The following describes two proteins that form a bound complex.

Sequence of chain B:
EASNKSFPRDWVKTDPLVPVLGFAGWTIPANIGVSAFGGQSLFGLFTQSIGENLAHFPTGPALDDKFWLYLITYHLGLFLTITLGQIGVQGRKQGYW

Interface contacts:
Residue V28 in chain A contacts residue R38 in chain B (closest heavy-atom distance 4.0 Å).
Residue R26 in chain A contacts residue S35 in chain B (closest heavy-atom distance 3.4 Å).
Residue R26 in chain A is in contact with residue K34 in chain B (closest heavy-atom distance 4.6 Å).
Residue R26 in chain A interacts with residue F36 in chain B (closest heavy-atom distance 4.7 Å).

Sequence of chain A:
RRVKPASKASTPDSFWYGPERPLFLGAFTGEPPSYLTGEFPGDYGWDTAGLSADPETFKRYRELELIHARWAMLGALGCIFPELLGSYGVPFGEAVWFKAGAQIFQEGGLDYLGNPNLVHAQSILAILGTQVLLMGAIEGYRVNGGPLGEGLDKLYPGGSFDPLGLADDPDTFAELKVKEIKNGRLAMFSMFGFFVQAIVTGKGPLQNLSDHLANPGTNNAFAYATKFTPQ